These two protein chains interact to form a complex.

Sequence of protein 1:
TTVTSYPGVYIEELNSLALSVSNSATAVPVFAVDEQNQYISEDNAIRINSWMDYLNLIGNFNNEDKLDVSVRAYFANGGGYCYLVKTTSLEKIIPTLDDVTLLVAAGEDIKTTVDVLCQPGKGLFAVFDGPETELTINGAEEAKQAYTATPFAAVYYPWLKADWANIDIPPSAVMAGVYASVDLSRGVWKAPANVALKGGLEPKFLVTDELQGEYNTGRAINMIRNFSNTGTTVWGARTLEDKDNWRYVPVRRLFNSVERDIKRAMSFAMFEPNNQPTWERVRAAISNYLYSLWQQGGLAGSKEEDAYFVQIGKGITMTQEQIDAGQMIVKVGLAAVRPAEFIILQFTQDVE

Sequence of protein 2:
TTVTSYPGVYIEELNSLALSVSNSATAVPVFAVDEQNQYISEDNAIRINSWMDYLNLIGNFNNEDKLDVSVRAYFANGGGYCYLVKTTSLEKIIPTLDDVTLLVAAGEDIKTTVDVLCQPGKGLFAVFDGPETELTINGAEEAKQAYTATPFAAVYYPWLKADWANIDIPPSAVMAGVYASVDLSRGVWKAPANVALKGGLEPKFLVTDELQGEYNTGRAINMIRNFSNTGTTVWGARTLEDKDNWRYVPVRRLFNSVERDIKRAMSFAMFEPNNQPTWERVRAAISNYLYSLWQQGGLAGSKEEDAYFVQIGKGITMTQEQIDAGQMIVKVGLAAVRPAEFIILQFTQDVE

Contacts between the two chains:
Residue T209 in protein 2 contacts residue P96 in protein 1 (closest heavy-atom distance 3.6 Å).
Residue Q350 in protein 2 contacts residue W247 in protein 1 (closest heavy-atom distance 3.3 Å).
Residue P340 in protein 2 interacts with residue E273 in protein 1 (closest heavy-atom distance 3.4 Å).
Residue N195 in protein 2 is in contact with residue S268 in protein 1 (closest heavy-atom distance 2.9 Å).
Residue T349 in protein 2 is in contact with residue G334 in protein 1 (closest heavy-atom distance 3.2 Å).
Residue Q347 in protein 2 contacts residue V331 in protein 1 (closest heavy-atom distance 2.8 Å).
Residue F343 in protein 2 interacts with residue M329 in protein 1 (closest heavy-atom distance 3.0 Å).
Residue A341 in protein 2 contacts residue N275 in protein 1 (closest heavy-atom distance 3.7 Å).
Residue L346 in protein 2 is in contact with residue I263 in protein 1 (closest heavy-atom distance 3.7 Å).
Residue T209 in protein 2 is in contact with residue T97 in protein 1 (closest heavy-atom distance 3.6 Å).
Residue V352 in protein 2 interacts with residue A336 in protein 1 (closest heavy-atom distance 3.9 Å).
Residue I345 in protein 2 is in contact with residue V331 in protein 1 (closest heavy-atom distance 3.0 Å).
Residue L346 in protein 2 interacts with residue M267 in protein 1 (closest heavy-atom distance 3.5 Å).
Residue I345 in protein 2 interacts with residue I330 in protein 1 (closest heavy-atom distance 3.2 Å).
Residue L346 in protein 2 is in contact with residue V331 in protein 1 (closest heavy-atom distance 3.6 Å).
Residue A341 in protein 2 contacts residue M329 in protein 1 (closest heavy-atom distance 3.7 Å).
Residue I344 in protein 2 contacts residue M267 in protein 1 (closest heavy-atom distance 3.6 Å).
Residue S229 in protein 2 interacts with residue D99 in protein 1 (closest heavy-atom distance 3.7 Å).
Residue F343 in protein 2 interacts with residue Q328 in protein 1 (closest heavy-atom distance 3.4 Å).
Residue K191 in protein 2 contacts residue F272 in protein 1 (closest heavy-atom distance 3.7 Å).
Residue I344 in protein 2 is in contact with residue M329 in protein 1 (closest heavy-atom distance 3.3 Å).
Residue F348 in protein 2 contacts residue V333 in protein 1 (closest heavy-atom distance 3.2 Å).
Residue W236 in protein 2 contacts residue F272 in protein 1 (closest heavy-atom distance 3.8 Å).
Residue R339 in protein 2 interacts with residue P274 in protein 1 (closest heavy-atom distance 3.8 Å).
Residue N195 in protein 2 interacts with residue M271 in protein 1 (closest heavy-atom distance 3.1 Å).
Residue E342 in protein 2 interacts with residue F272 in protein 1 (closest heavy-atom distance 3.6 Å).
Residue V352 in protein 2 is in contact with residue L335 in protein 1 (closest heavy-atom distance 3.3 Å).
Residue V352 in protein 2 contacts residue G334 in protein 1 (closest heavy-atom distance 3.6 Å).
Residue A341 in protein 2 contacts residue F272 in protein 1 (closest heavy-atom distance 2.9 Å).
Residue A194 in protein 2 is in contact with residue F272 in protein 1 (closest heavy-atom distance 3.5 Å).
Residue Q350 in protein 2 is in contact with residue N246 in protein 1 (closest heavy-atom distance 3.1 Å).
Residue A341 in protein 2 is in contact with residue E273 in protein 1 (closest heavy-atom distance 2.7 Å).
Residue Q350 in protein 2 is in contact with residue F256 in protein 1 (closest heavy-atom distance 3.2 Å).
Residue I344 in protein 2 interacts with residue M271 in protein 1 (closest heavy-atom distance 3.5 Å).
Residue E342 in protein 2 is in contact with residue M271 in protein 1 (closest heavy-atom distance 3.5 Å).
Residue R187 in protein 2 is in contact with residue E273 in protein 1 (closest heavy-atom distance 3.3 Å).
Residue Q350 in protein 2 is in contact with residue L335 in protein 1 (closest heavy-atom distance 2.7 Å).
Residue I345 in protein 2 interacts with residue Q328 in protein 1 (closest heavy-atom distance 3.3 Å).
Residue F348 in protein 2 interacts with residue I263 in protein 1 (closest heavy-atom distance 3.5 Å).
Residue P340 in protein 2 contacts residue F272 in protein 1 (closest heavy-atom distance 3.8 Å).
Residue F343 in protein 2 contacts residue G327 in protein 1 (closest heavy-atom distance 3.1 Å).
Residue F348 in protein 2 is in contact with residue E260 in protein 1 (closest heavy-atom distance 3.9 Å).
Residue V352 in protein 2 is in contact with residue D307 in protein 1 (closest heavy-atom distance 3.4 Å).
Residue R339 in protein 2 interacts with residue N275 in protein 1 (closest heavy-atom distance 3.5 Å).
Residue N195 in protein 2 interacts with residue F269 in protein 1 (closest heavy-atom distance 3.5 Å).
Residue Q350 in protein 2 interacts with residue V252 in protein 1 (closest heavy-atom distance 3.9 Å).
Residue F343 in protein 2 is in contact with residue A326 in protein 1 (closest heavy-atom distance 3.8 Å).
Residue T349 in protein 2 interacts with residue V333 in protein 1 (closest heavy-atom distance 2.6 Å).
Residue E342 in protein 2 is in contact with residue G327 in protein 1 (closest heavy-atom distance 3.3 Å).
Residue W236 in protein 2 is in contact with residue M271 in protein 1 (closest heavy-atom distance 3.5 Å).
Residue I344 in protein 2 contacts residue A270 in protein 1 (closest heavy-atom distance 3.8 Å).
Residue Q347 in protein 2 interacts with residue V333 in protein 1 (closest heavy-atom distance 2.8 Å).
Residue V352 in protein 2 contacts residue Y309 in protein 1 (closest heavy-atom distance 4.0 Å).
Residue V338 in protein 2 contacts residue P274 in protein 1 (closest heavy-atom distance 3.7 Å).
Residue Q347 in protein 2 interacts with residue K332 in protein 1 (closest heavy-atom distance 3.0 Å).
Residue A341 in protein 2 contacts residue G327 in protein 1 (closest heavy-atom distance 4.0 Å).
Residue Q347 in protein 2 interacts with residue I330 in protein 1 (closest heavy-atom distance 3.2 Å).
Residue V352 in protein 2 interacts with residue A308 in protein 1 (closest heavy-atom distance 3.3 Å).
Residue I345 in protein 2 contacts residue M329 in protein 1 (closest heavy-atom distance 2.6 Å).
Residue T349 in protein 2 interacts with residue L335 in protein 1 (closest heavy-atom distance 3.3 Å).